These two protein chains interact to form a complex.

Interface contacts:
Residue T93 in chain A interacts with residue P3 in chain B (closest heavy-atom distance 3.7 Å).
Residue Y64 in chain A contacts residue L9 in chain B (closest heavy-atom distance 4.0 Å).
Residue M96 in chain A interacts with residue P3 in chain B (closest heavy-atom distance 3.9 Å).
Residue P140 in chain A interacts with residue P6 in chain B (closest heavy-atom distance 3.8 Å).
Residue N70 in chain A is in contact with residue P3 in chain B (closest heavy-atom distance 3.2 Å).
Residue P72 in chain A contacts residue P3 in chain B (closest heavy-atom distance 4.2 Å).
Residue T59 in chain A contacts residue P3 in chain B (closest heavy-atom distance 3.6 Å).
Residue I71 in chain A interacts with residue S4 in chain B (closest heavy-atom distance 3.7 Å).
Residue S144 in chain A interacts with residue V7 in chain B (closest heavy-atom distance 4.6 Å).
Residue F143 in chain A contacts residue P6 in chain B (closest heavy-atom distance 3.2 Å).
Residue Y69 in chain A is in contact with residue P6 in chain B (closest heavy-atom distance 3.4 Å).
Residue D38 in chain A interacts with residue P1 in chain B (closest heavy-atom distance 4.2 Å).
Residue P72 in chain A is in contact with residue S4 in chain B (closest heavy-atom distance 4.6 Å).
Residue T59 in chain A interacts with residue T2 in chain B (closest heavy-atom distance 5.0 Å).
Residue Y69 in chain A contacts residue S4 in chain B (closest heavy-atom distance 3.4 Å).
Residue Y64 in chain A is in contact with residue P6 in chain B (closest heavy-atom distance 3.5 Å).
Residue F143 in chain A interacts with residue L9 in chain B (closest heavy-atom distance 4.6 Å).
Residue I71 in chain A interacts with residue P6 in chain B (closest heavy-atom distance 4.8 Å).
Residue M96 in chain A contacts residue S4 in chain B (closest heavy-atom distance 3.9 Å).
Residue S144 in chain A contacts residue P6 in chain B (closest heavy-atom distance 3.0 Å).
Residue N70 in chain A contacts residue S4 in chain B (closest heavy-atom distance 2.9 Å).
Residue S95 in chain A contacts residue P3 in chain B (closest heavy-atom distance 5.0 Å).
Residue F143 in chain A contacts residue V7 in chain B (closest heavy-atom distance 3.8 Å).
Residue V142 in chain A interacts with residue P6 in chain B (closest heavy-atom distance 3.7 Å).
Residue S144 in chain A contacts residue A5 in chain B (closest heavy-atom distance 2.6 Å).
Residue P146 in chain A interacts with residue P8 in chain B (closest heavy-atom distance 4.0 Å).
Residue N70 in chain A contacts residue P1 in chain B (closest heavy-atom distance 4.5 Å).
Residue S144 in chain A contacts residue P8 in chain B (closest heavy-atom distance 3.1 Å).
Residue V142 in chain A contacts residue A5 in chain B (closest heavy-atom distance 3.6 Å).
Residue T68 in chain A contacts residue S4 in chain B (closest heavy-atom distance 4.5 Å).
Residue M96 in chain A is in contact with residue A5 in chain B (closest heavy-atom distance 4.2 Å).
Residue N70 in chain A contacts residue T2 in chain B (closest heavy-atom distance 3.0 Å).
Residue F143 in chain A interacts with residue A5 in chain B (closest heavy-atom distance 3.8 Å).
Residue Y69 in chain A is in contact with residue A5 in chain B (closest heavy-atom distance 3.4 Å).
Residue F143 in chain A is in contact with residue P8 in chain B (closest heavy-atom distance 4.1 Å).
Residue I71 in chain A contacts residue A5 in chain B (closest heavy-atom distance 4.6 Å).

Sequence of chain A:
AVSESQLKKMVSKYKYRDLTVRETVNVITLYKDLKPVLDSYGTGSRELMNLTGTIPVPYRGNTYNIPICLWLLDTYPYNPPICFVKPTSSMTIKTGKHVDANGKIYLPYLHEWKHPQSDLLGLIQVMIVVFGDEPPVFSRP

Sequence of chain B:
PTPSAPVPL